This data describes a binding interaction between two proteins.

Interface contacts:
Residue L112 in chain A contacts residue V12 in chain B (closest heavy-atom distance 4.5 Å).
Residue V91 in chain A contacts residue A9 in chain B (closest heavy-atom distance 3.2 Å).
Residue M124 in chain A interacts with residue W1 in chain B (closest heavy-atom distance 3.0 Å).
Residue I125 in chain A contacts residue W1 in chain B (closest heavy-atom distance 4.8 Å).
Residue M109 in chain A is in contact with residue W1 in chain B (closest heavy-atom distance 4.1 Å).
Residue G113 in chain A interacts with residue R4 in chain B (closest heavy-atom distance 3.8 Å).
Residue V91 in chain A interacts with residue V12 in chain B (closest heavy-atom distance 4.1 Å).
Residue V91 in chain A contacts residue A13 in chain B (closest heavy-atom distance 4.0 Å).
Residue E87 in chain A is in contact with residue R17 in chain B (closest heavy-atom distance 2.6 Å).
Residue M145 in chain A contacts residue Q10 in chain B (closest heavy-atom distance 3.6 Å).
Residue E114 in chain A contacts residue W1 in chain B (closest heavy-atom distance 4.8 Å).
Residue A128 in chain A contacts residue W1 in chain B (closest heavy-atom distance 3.9 Å).
Residue A88 in chain A contacts residue L6 in chain B (closest heavy-atom distance 4.5 Å).
Residue E84 in chain A interacts with residue Q7 in chain B (closest heavy-atom distance 4.8 Å).
Residue M145 in chain A contacts residue L6 in chain B (closest heavy-atom distance 3.4 Å).
Residue F92 in chain A contacts residue W1 in chain B (closest heavy-atom distance 4.3 Å).
Residue F92 in chain A contacts residue A5 in chain B (closest heavy-atom distance 3.8 Å).
Residue F92 in chain A contacts residue A9 in chain B (closest heavy-atom distance 3.4 Å).
Residue E127 in chain A interacts with residue W1 in chain B (closest heavy-atom distance 3.6 Å).
Residue L112 in chain A interacts with residue R4 in chain B (closest heavy-atom distance 3.1 Å).
Residue L112 in chain A contacts residue A5 in chain B (closest heavy-atom distance 3.7 Å).
Residue F141 in chain A is in contact with residue W1 in chain B (closest heavy-atom distance 4.1 Å).
Residue A88 in chain A is in contact with residue Q10 in chain B (closest heavy-atom distance 3.9 Å).
Residue M109 in chain A is in contact with residue A5 in chain B (closest heavy-atom distance 3.3 Å).
Residue E87 in chain A contacts residue A13 in chain B (closest heavy-atom distance 4.0 Å).
Residue A88 in chain A is in contact with residue A9 in chain B (closest heavy-atom distance 4.1 Å).
Residue E84 in chain A interacts with residue Q10 in chain B (closest heavy-atom distance 2.8 Å).
Residue F92 in chain A contacts residue L6 in chain B (closest heavy-atom distance 4.8 Å).
Residue L112 in chain A is in contact with residue G8 in chain B (closest heavy-atom distance 3.6 Å).
Residue L112 in chain A interacts with residue A9 in chain B (closest heavy-atom distance 3.9 Å).
Residue L105 in chain A is in contact with residue W1 in chain B (closest heavy-atom distance 3.7 Å).
Residue M144 in chain A interacts with residue L6 in chain B (closest heavy-atom distance 4.4 Å).
Residue E87 in chain A contacts residue A9 in chain B (closest heavy-atom distance 5.0 Å).
Residue I100 in chain A interacts with residue W1 in chain B (closest heavy-atom distance 4.4 Å).
Residue E114 in chain A contacts residue R4 in chain B (closest heavy-atom distance 2.9 Å).
Residue E114 in chain A is in contact with residue A5 in chain B (closest heavy-atom distance 4.5 Å).
Residue E83 in chain A interacts with residue R17 in chain B (closest heavy-atom distance 4.8 Å).
Residue V136 in chain A is in contact with residue W1 in chain B (closest heavy-atom distance 4.3 Å).
Residue M144 in chain A interacts with residue W1 in chain B (closest heavy-atom distance 3.4 Å).
Residue F141 in chain A contacts residue L6 in chain B (closest heavy-atom distance 4.6 Å).

Sequence of chain A:
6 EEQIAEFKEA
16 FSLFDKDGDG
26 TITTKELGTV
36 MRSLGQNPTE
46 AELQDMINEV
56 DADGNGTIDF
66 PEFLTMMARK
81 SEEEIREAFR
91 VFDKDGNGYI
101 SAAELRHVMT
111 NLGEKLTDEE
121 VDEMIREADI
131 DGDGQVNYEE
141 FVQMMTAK

Sequence of chain B:
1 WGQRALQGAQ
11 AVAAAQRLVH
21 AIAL